Residue-level contacts at the interface:
Residue V82 in protein 2 interacts with residue Y7 in protein 1 (closest heavy-atom distance 3.8 Å).
Residue M51 in protein 2 contacts residue F4 in protein 1 (closest heavy-atom distance 3.7 Å).
Residue K83 in protein 2 is in contact with residue Y7 in protein 1 (closest heavy-atom distance 3.8 Å).
Residue V64 in protein 2 is in contact with residue F4 in protein 1 (closest heavy-atom distance 4.0 Å).
Residue Q61 in protein 2 interacts with residue Y7 in protein 1 (closest heavy-atom distance 3.8 Å).
Residue I50 in protein 2 contacts residue W8 in protein 1 (closest heavy-atom distance 3.9 Å).
Residue F80 in protein 2 is in contact with residue W8 in protein 1 (closest heavy-atom distance 4.4 Å).
Residue V82 in protein 2 interacts with residue L11 in protein 1 (closest heavy-atom distance 4.7 Å).
Residue G47 in protein 2 interacts with residue W8 in protein 1 (closest heavy-atom distance 3.1 Å).
Residue V82 in protein 2 is in contact with residue F4 in protein 1 (closest heavy-atom distance 3.7 Å).
Residue V82 in protein 2 contacts residue W8 in protein 1 (closest heavy-atom distance 3.5 Å).
Residue M51 in protein 2 contacts residue W8 in protein 1 (closest heavy-atom distance 4.6 Å).
Residue I88 in protein 2 contacts residue W8 in protein 1 (closest heavy-atom distance 4.1 Å).
Residue H85 in protein 2 interacts with residue L11 in protein 1 (closest heavy-atom distance 3.6 Å).
Residue K40 in protein 2 interacts with residue S13 in protein 1 (closest heavy-atom distance 4.8 Å).
Residue Y89 in protein 2 contacts residue L11 in protein 1 (closest heavy-atom distance 4.4 Å).
Residue F44 in protein 2 interacts with residue W8 in protein 1 (closest heavy-atom distance 4.7 Å).
Residue I88 in protein 2 is in contact with residue L11 in protein 1 (closest heavy-atom distance 4.3 Å).
Residue Q13 in protein 2 interacts with residue A12 in protein 1 (closest heavy-atom distance 3.9 Å).
Residue K40 in protein 2 interacts with residue A12 in protein 1 (closest heavy-atom distance 2.6 Å).
Residue L46 in protein 2 is in contact with residue W8 in protein 1 (closest heavy-atom distance 4.1 Å).
Residue H62 in protein 2 interacts with residue Y7 in protein 1 (closest heavy-atom distance 3.5 Å).
Residue Y56 in protein 2 interacts with residue F4 in protein 1 (closest heavy-atom distance 3.4 Å).
Residue L43 in protein 2 contacts residue L11 in protein 1 (closest heavy-atom distance 4.3 Å).
Residue Q7 in protein 2 interacts with residue S13 in protein 1 (closest heavy-atom distance 3.6 Å).
Residue L43 in protein 2 contacts residue W8 in protein 1 (closest heavy-atom distance 2.9 Å).
Residue Q13 in protein 2 interacts with residue S13 in protein 1 (closest heavy-atom distance 3.1 Å).
Residue G47 in protein 2 contacts residue F4 in protein 1 (closest heavy-atom distance 4.0 Å).
Residue Q61 in protein 2 is in contact with residue T3 in protein 1 (closest heavy-atom distance 3.2 Å).
Residue I50 in protein 2 interacts with residue F4 in protein 1 (closest heavy-atom distance 3.3 Å).
Residue Q61 in protein 2 is in contact with residue F4 in protein 1 (closest heavy-atom distance 2.8 Å).
Residue I8 in protein 2 is in contact with residue S13 in protein 1 (closest heavy-atom distance 4.9 Å).
Residue Q13 in protein 2 contacts residue L11 in protein 1 (closest heavy-atom distance 3.4 Å).
Residue H85 in protein 2 is in contact with residue Q10 in protein 1 (closest heavy-atom distance 3.9 Å).
Residue Q61 in protein 2 is in contact with residue L2 in protein 1 (closest heavy-atom distance 3.8 Å).
Residue H85 in protein 2 interacts with residue Y7 in protein 1 (closest heavy-atom distance 4.8 Å).

Sequence of protein 1:
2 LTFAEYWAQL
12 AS

These two protein chains interact to form a complex.

Sequence of protein 2:
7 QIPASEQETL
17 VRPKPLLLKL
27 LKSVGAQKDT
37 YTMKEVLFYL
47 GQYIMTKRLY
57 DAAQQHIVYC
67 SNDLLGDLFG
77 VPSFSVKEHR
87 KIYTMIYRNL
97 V